These two protein chains interact to form a complex.

Contacts between the two chains:
Residue N47 in the first protein contacts residue S2 in the second protein (closest heavy-atom distance 3.4 Å).
Residue T87 in the first protein contacts residue R29 in the second protein (closest heavy-atom distance 2.6 Å).
Residue T87 in the first protein contacts residue W36 in the second protein (closest heavy-atom distance 4.4 Å).
Residue V55 in the first protein interacts with residue T12 in the second protein (closest heavy-atom distance 5.0 Å).
Residue N90 in the first protein contacts residue V3 in the second protein (closest heavy-atom distance 4.4 Å).
Residue Y64 in the first protein interacts with residue V18 in the second protein (closest heavy-atom distance 3.7 Å).
Residue Y86 in the first protein is in contact with residue V18 in the second protein (closest heavy-atom distance 3.8 Å).
Residue S66 in the first protein interacts with residue S2 in the second protein (closest heavy-atom distance 3.2 Å).
Residue T51 in the first protein interacts with residue I16 in the second protein (closest heavy-atom distance 4.4 Å).
Residue T70 in the first protein interacts with residue V3 in the second protein (closest heavy-atom distance 4.8 Å).
Residue S49 in the first protein contacts residue A7 in the second protein (closest heavy-atom distance 4.0 Å).
Residue W53 in the first protein contacts residue S9 in the second protein (closest heavy-atom distance 3.9 Å).
Residue G68 in the first protein contacts residue V3 in the second protein (closest heavy-atom distance 2.8 Å).
Residue W53 in the first protein is in contact with residue G11 in the second protein (closest heavy-atom distance 4.6 Å).
Residue E73 in the first protein contacts residue W36 in the second protein (closest heavy-atom distance 3.6 Å).
Residue V48 in the first protein contacts residue T5 in the second protein (closest heavy-atom distance 4.6 Å).
Residue Y86 in the first protein contacts residue T20 in the second protein (closest heavy-atom distance 3.9 Å).
Residue Y64 in the first protein is in contact with residue T5 in the second protein (closest heavy-atom distance 3.9 Å).
Residue W53 in the first protein interacts with residue I16 in the second protein (closest heavy-atom distance 4.1 Å).
Residue D46 in the first protein contacts residue S2 in the second protein (closest heavy-atom distance 3.5 Å).
Residue G68 in the first protein contacts residue S2 in the second protein (closest heavy-atom distance 3.5 Å).
Residue G68 in the first protein is in contact with residue S1 in the second protein (closest heavy-atom distance 3.8 Å).
Residue N47 in the first protein interacts with residue T5 in the second protein (closest heavy-atom distance 3.1 Å).
Residue N90 in the first protein contacts residue N22 in the second protein (closest heavy-atom distance 2.9 Å).
Residue E73 in the first protein contacts residue I16 in the second protein (closest heavy-atom distance 4.3 Å).
Residue N47 in the first protein is in contact with residue Q4 in the second protein (closest heavy-atom distance 3.5 Å).
Residue W53 in the first protein interacts with residue P14 in the second protein (closest heavy-atom distance 3.4 Å).
Residue Y86 in the first protein contacts residue R29 in the second protein (closest heavy-atom distance 3.7 Å).
Residue T67 in the first protein contacts residue S2 in the second protein (closest heavy-atom distance 4.3 Å).
Residue S49 in the first protein interacts with residue T5 in the second protein (closest heavy-atom distance 2.8 Å).
Residue T69 in the first protein is in contact with residue V3 in the second protein (closest heavy-atom distance 3.9 Å).
Residue A85 in the first protein is in contact with residue W36 in the second protein (closest heavy-atom distance 3.9 Å).
Residue T71 in the first protein contacts residue V3 in the second protein (closest heavy-atom distance 3.9 Å).
Residue S66 in the first protein contacts residue T5 in the second protein (closest heavy-atom distance 3.9 Å).
Residue A88 in the first protein interacts with residue R29 in the second protein (closest heavy-atom distance 3.7 Å).
Residue A85 in the first protein is in contact with residue W31 in the second protein (closest heavy-atom distance 4.4 Å).
Residue T51 in the first protein is in contact with residue T8 in the second protein (closest heavy-atom distance 3.7 Å).
Residue Y64 in the first protein interacts with residue I16 in the second protein (closest heavy-atom distance 3.5 Å).
Residue Y64 in the first protein contacts residue A7 in the second protein (closest heavy-atom distance 4.0 Å).
Residue T51 in the first protein contacts residue A7 in the second protein (closest heavy-atom distance 4.1 Å).
Residue T71 in the first protein interacts with residue T5 in the second protein (closest heavy-atom distance 4.0 Å).
Residue Y86 in the first protein contacts residue W36 in the second protein (closest heavy-atom distance 3.5 Å).
Residue V50 in the first protein contacts residue A7 in the second protein (closest heavy-atom distance 4.0 Å).
Residue N90 in the first protein contacts residue T27 in the second protein (closest heavy-atom distance 4.5 Å).
Residue N47 in the first protein interacts with residue V3 in the second protein (closest heavy-atom distance 3.3 Å).
Residue Y64 in the first protein is in contact with residue W36 in the second protein (closest heavy-atom distance 3.9 Å).
Residue T51 in the first protein is in contact with residue S9 in the second protein (closest heavy-atom distance 2.7 Å).
Residue N90 in the first protein is in contact with residue T20 in the second protein (closest heavy-atom distance 3.8 Å).
Residue W53 in the first protein is in contact with residue T12 in the second protein (closest heavy-atom distance 4.9 Å).
Residue T69 in the first protein interacts with residue N22 in the second protein (closest heavy-atom distance 4.6 Å).
Residue R62 in the first protein is in contact with residue I16 in the second protein (closest heavy-atom distance 4.0 Å).
Residue T71 in the first protein interacts with residue T20 in the second protein (closest heavy-atom distance 4.9 Å).
Residue S49 in the first protein is in contact with residue A6 in the second protein (closest heavy-atom distance 3.8 Å).
Residue S52 in the first protein contacts residue S9 in the second protein (closest heavy-atom distance 3.6 Å).
Residue S66 in the first protein interacts with residue V3 in the second protein (closest heavy-atom distance 3.7 Å).

Sequence of the second protein:
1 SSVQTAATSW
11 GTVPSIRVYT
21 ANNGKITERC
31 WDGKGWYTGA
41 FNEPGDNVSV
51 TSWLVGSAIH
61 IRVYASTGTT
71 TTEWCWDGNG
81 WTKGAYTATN

Sequence of the first protein:
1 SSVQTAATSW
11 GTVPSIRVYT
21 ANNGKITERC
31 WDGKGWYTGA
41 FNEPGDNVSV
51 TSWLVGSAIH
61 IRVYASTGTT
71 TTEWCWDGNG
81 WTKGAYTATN